Sequence of chain B:
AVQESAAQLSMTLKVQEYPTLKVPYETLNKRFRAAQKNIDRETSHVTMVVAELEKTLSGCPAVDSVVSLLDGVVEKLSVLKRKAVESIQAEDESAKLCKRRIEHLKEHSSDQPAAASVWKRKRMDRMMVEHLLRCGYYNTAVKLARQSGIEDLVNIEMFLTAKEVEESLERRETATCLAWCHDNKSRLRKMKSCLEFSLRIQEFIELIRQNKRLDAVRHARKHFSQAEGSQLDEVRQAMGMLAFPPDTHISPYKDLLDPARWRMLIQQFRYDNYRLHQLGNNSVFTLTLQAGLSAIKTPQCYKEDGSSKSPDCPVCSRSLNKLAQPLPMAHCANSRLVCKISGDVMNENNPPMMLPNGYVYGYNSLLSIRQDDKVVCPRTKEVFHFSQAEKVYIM

Sequence of chain A:
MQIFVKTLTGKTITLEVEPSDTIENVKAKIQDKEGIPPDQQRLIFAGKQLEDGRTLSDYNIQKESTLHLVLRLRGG

Contacts between the two chains:
Residue Y394 in chain B contacts residue K33 in chain A (closest heavy-atom distance 3.5 Å).
Residue M396 in chain B is in contact with residue T7 in chain A (closest heavy-atom distance 4.7 Å).
Residue N350 in chain B contacts residue T14 in chain A (closest heavy-atom distance 4.5 Å).
Residue N335 in chain B contacts residue G10 in chain A (closest heavy-atom distance 4.1 Å).
Residue N335 in chain B interacts with residue K11 in chain A (closest heavy-atom distance 4.3 Å).
Residue N335 in chain B contacts residue T9 in chain A (closest heavy-atom distance 4.2 Å).
Residue Y394 in chain B is in contact with residue E34 in chain A (closest heavy-atom distance 3.3 Å).
Residue E349 in chain B is in contact with residue K33 in chain A (closest heavy-atom distance 3.9 Å).
Residue Y394 in chain B contacts residue G35 in chain A (closest heavy-atom distance 4.3 Å).
Residue Y394 in chain B is in contact with residue D32 in chain A (closest heavy-atom distance 4.0 Å).
Residue M396 in chain B contacts residue T9 in chain A (closest heavy-atom distance 2.9 Å).
Residue E349 in chain B is in contact with residue I13 in chain A (closest heavy-atom distance 4.2 Å).
Residue I395 in chain B contacts residue K11 in chain A (closest heavy-atom distance 2.9 Å).
Residue M396 in chain B contacts residue K11 in chain A (closest heavy-atom distance 3.8 Å).

These two protein chains interact to form a complex.